Sequence of chain A:
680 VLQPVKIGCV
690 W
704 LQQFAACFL

Sequence of chain B:
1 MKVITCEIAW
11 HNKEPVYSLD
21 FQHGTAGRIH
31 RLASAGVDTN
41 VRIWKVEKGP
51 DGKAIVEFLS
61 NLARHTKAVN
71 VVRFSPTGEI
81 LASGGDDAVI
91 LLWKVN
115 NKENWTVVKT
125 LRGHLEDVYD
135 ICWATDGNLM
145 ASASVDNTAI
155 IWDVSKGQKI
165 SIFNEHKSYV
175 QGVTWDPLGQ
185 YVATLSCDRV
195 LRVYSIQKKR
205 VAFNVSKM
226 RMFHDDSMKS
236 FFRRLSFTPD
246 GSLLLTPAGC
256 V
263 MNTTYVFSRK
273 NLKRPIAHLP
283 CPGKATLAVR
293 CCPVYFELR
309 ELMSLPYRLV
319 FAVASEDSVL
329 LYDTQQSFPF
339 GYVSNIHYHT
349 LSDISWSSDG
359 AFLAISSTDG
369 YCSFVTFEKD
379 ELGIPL

Residue-level contacts at the interface:
Residue S342 in chain B is in contact with residue V684 in chain A (closest heavy-atom distance 4.8 Å).
Residue H280 in chain B contacts residue C710 in chain A (closest heavy-atom distance 4.0 Å).
Residue Y340 in chain B is in contact with residue I686 in chain A (closest heavy-atom distance 4.7 Å).
Residue I278 in chain B is in contact with residue L712 in chain A (closest heavy-atom distance 5.0 Å).

The following describes two proteins that form a bound complex.